Sequence of protein 1:
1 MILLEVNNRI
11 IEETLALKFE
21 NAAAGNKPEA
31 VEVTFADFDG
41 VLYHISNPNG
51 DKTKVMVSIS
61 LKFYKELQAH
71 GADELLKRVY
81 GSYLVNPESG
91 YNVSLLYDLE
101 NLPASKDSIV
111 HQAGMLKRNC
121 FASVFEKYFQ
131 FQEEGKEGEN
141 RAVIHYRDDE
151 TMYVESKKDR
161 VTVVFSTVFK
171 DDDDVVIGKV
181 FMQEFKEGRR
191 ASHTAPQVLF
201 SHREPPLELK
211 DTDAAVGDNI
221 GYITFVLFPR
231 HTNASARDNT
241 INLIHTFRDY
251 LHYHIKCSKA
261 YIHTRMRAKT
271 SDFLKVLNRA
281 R

These two protein chains interact to form a complex.

Sequence of protein 2:
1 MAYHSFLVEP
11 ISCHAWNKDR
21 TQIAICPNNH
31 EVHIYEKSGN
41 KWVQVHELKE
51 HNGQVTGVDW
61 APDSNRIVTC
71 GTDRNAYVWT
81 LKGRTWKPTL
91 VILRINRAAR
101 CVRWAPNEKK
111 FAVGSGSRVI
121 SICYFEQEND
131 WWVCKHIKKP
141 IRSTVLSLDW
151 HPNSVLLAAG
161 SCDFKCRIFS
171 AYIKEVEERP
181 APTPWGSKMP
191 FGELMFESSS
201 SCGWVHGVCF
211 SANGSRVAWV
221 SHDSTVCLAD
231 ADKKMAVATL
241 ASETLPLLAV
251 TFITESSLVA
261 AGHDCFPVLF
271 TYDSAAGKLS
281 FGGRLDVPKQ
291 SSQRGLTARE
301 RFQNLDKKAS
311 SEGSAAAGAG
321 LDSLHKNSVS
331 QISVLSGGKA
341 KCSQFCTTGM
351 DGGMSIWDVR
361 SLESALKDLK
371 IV

Interface contacts:
Residue A309 in protein 2 is in contact with residue R281 in protein 1 (closest heavy-atom distance 4.6 Å).
Residue A309 in protein 2 interacts with residue N278 in protein 1 (closest heavy-atom distance 4.8 Å).
Residue A309 in protein 2 interacts with residue R279 in protein 1 (closest heavy-atom distance 3.6 Å).